Sequence of protein 2:
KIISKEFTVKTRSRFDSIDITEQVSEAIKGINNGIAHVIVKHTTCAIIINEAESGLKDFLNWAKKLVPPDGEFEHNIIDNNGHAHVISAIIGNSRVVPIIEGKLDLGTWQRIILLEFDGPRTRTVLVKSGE

These two protein chains interact to form a complex.

Sequence of protein 1:
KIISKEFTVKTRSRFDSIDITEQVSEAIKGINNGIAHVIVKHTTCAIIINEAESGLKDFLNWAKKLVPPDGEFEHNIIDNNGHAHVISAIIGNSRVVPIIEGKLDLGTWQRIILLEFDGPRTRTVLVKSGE

Residue-level contacts at the interface:
Residue Q112 in protein 1 is in contact with residue T44 in protein 2 (closest heavy-atom distance 3.8 Å).
Residue F61 in protein 1 interacts with residue H87 in protein 2 (closest heavy-atom distance 3.8 Å).
Residue V98 in protein 1 contacts residue S96 in protein 2 (closest heavy-atom distance 3.1 Å).
Residue P100 in protein 1 interacts with residue K130 in protein 2 (closest heavy-atom distance 4.0 Å).
Residue E52 in protein 1 is in contact with residue H77 in protein 2 (closest heavy-atom distance 4.0 Å).
Residue W64 in protein 1 contacts residue V69 in protein 2 (closest heavy-atom distance 3.9 Å).
Residue Q112 in protein 1 contacts residue V41 in protein 2 (closest heavy-atom distance 3.2 Å).
Residue Q112 in protein 1 contacts residue N95 in protein 2 (closest heavy-atom distance 3.3 Å).
Residue G56 in protein 1 is in contact with residue H77 in protein 2 (closest heavy-atom distance 4.1 Å).
Residue W64 in protein 1 contacts residue P70 in protein 2 (closest heavy-atom distance 3.7 Å).
Residue G35 in protein 1 contacts residue K130 in protein 2 (closest heavy-atom distance 3.1 Å).
Residue I93 in protein 1 is in contact with residue I92 in protein 2 (closest heavy-atom distance 3.7 Å).
Residue D107 in protein 1 interacts with residue L128 in protein 2 (closest heavy-atom distance 3.8 Å).
Residue D60 in protein 1 interacts with residue F75 in protein 2 (closest heavy-atom distance 3.5 Å).
Residue G56 in protein 1 interacts with residue E76 in protein 2 (closest heavy-atom distance 3.6 Å).
Residue N51 in protein 1 interacts with residue A91 in protein 2 (closest heavy-atom distance 3.8 Å).
Residue W64 in protein 1 interacts with residue E74 in protein 2 (closest heavy-atom distance 3.0 Å).
Residue P100 in protein 1 is in contact with residue L128 in protein 2 (closest heavy-atom distance 3.8 Å).
Residue G133 in protein 1 interacts with residue I3 in protein 2 (closest heavy-atom distance 3.9 Å).
Residue I101 in protein 1 is in contact with residue K130 in protein 2 (closest heavy-atom distance 3.0 Å).
Residue N34 in protein 1 is in contact with residue K130 in protein 2 (closest heavy-atom distance 2.7 Å).
Residue D60 in protein 1 contacts residue E76 in protein 2 (closest heavy-atom distance 2.8 Å).
Residue E52 in protein 1 contacts residue H87 in protein 2 (closest heavy-atom distance 3.2 Å).
Residue N51 in protein 1 contacts residue H87 in protein 2 (closest heavy-atom distance 2.9 Å).
Residue D60 in protein 1 is in contact with residue H77 in protein 2 (closest heavy-atom distance 3.0 Å).
Residue V98 in protein 1 interacts with residue H38 in protein 2 (closest heavy-atom distance 4.1 Å).
Residue R97 in protein 1 interacts with residue G94 in protein 2 (closest heavy-atom distance 3.7 Å).
Residue Q112 in protein 1 is in contact with residue K42 in protein 2 (closest heavy-atom distance 3.3 Å).
Residue E54 in protein 1 contacts residue I80 in protein 2 (closest heavy-atom distance 3.2 Å).
Residue W111 in protein 1 contacts residue T44 in protein 2 (closest heavy-atom distance 3.6 Å).
Residue L57 in protein 1 is in contact with residue H77 in protein 2 (closest heavy-atom distance 3.5 Å).
Residue I49 in protein 1 contacts residue A91 in protein 2 (closest heavy-atom distance 3.6 Å).
Residue E134 in protein 1 is in contact with residue I3 in protein 2 (closest heavy-atom distance 3.8 Å).
Residue W64 in protein 1 contacts residue L68 in protein 2 (closest heavy-atom distance 3.7 Å).
Residue I36 in protein 1 is in contact with residue K130 in protein 2 (closest heavy-atom distance 3.7 Å).
Residue F61 in protein 1 interacts with residue A91 in protein 2 (closest heavy-atom distance 3.9 Å).
Residue I93 in protein 1 interacts with residue A91 in protein 2 (closest heavy-atom distance 4.2 Å).
Residue I50 in protein 1 interacts with residue N95 in protein 2 (closest heavy-atom distance 3.6 Å).
Residue I102 in protein 1 is in contact with residue K130 in protein 2 (closest heavy-atom distance 4.1 Å).
Residue N51 in protein 1 contacts residue T44 in protein 2 (closest heavy-atom distance 3.0 Å).
Residue Q112 in protein 1 contacts residue H43 in protein 2 (closest heavy-atom distance 3.5 Å).
Residue I92 in protein 1 contacts residue I92 in protein 2 (closest heavy-atom distance 4.1 Å).
Residue R97 in protein 1 contacts residue I92 in protein 2 (closest heavy-atom distance 3.5 Å).
Residue E54 in protein 1 contacts residue H77 in protein 2 (closest heavy-atom distance 2.8 Å).
Residue F61 in protein 1 interacts with residue V88 in protein 2 (closest heavy-atom distance 4.0 Å).
Residue W64 in protein 1 is in contact with residue F75 in protein 2 (closest heavy-atom distance 3.0 Å).
Residue R97 in protein 1 contacts residue N95 in protein 2 (closest heavy-atom distance 4.0 Å).
Residue L68 in protein 1 is in contact with residue L68 in protein 2 (closest heavy-atom distance 3.4 Å).
Residue R97 in protein 1 contacts residue A91 in protein 2 (closest heavy-atom distance 2.9 Å).
Residue E52 in protein 1 is in contact with residue T44 in protein 2 (closest heavy-atom distance 3.8 Å).
Residue K59 in protein 1 is in contact with residue E76 in protein 2 (closest heavy-atom distance 3.2 Å).
Residue N34 in protein 1 is in contact with residue I3 in protein 2 (closest heavy-atom distance 3.2 Å).
Residue G109 in protein 1 is in contact with residue K42 in protein 2 (closest heavy-atom distance 3.2 Å).
Residue D107 in protein 1 interacts with residue K42 in protein 2 (closest heavy-atom distance 2.6 Å).
Residue L68 in protein 1 is in contact with residue I92 in protein 2 (closest heavy-atom distance 3.6 Å).
Residue L57 in protein 1 contacts residue H87 in protein 2 (closest heavy-atom distance 3.4 Å).
Residue W64 in protein 1 interacts with residue G73 in protein 2 (closest heavy-atom distance 4.1 Å).
Residue H38 in protein 1 interacts with residue H38 in protein 2 (closest heavy-atom distance 3.9 Å).
Residue I36 in protein 1 is in contact with residue H38 in protein 2 (closest heavy-atom distance 3.8 Å).
Residue W64 in protein 1 contacts residue V88 in protein 2 (closest heavy-atom distance 3.8 Å).